This data describes a binding interaction between two proteins.

Sequence of protein 1:
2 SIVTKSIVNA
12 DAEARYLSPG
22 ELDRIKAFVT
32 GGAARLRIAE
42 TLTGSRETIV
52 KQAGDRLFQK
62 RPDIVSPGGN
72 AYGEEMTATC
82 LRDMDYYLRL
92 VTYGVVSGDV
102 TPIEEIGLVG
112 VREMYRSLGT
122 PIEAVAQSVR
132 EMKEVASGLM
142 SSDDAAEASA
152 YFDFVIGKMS

Sequence of protein 2:
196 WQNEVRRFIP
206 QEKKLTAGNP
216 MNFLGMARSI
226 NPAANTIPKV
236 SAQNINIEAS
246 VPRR

Contacts between the two chains:
Residue P68 in protein 1 interacts with residue N198 in protein 2 (closest heavy-atom distance 3.9 Å).
Residue G74 in protein 1 contacts residue V200 in protein 2 (closest heavy-atom distance 3.5 Å).
Residue T80 in protein 1 interacts with residue F203 in protein 2 (closest heavy-atom distance 4.1 Å).
Residue E76 in protein 1 is in contact with residue V200 in protein 2 (closest heavy-atom distance 3.0 Å).
Residue A79 in protein 1 is in contact with residue F203 in protein 2 (closest heavy-atom distance 4.6 Å).
Residue Y73 in protein 1 interacts with residue N198 in protein 2 (closest heavy-atom distance 4.5 Å).
Residue E76 in protein 1 is in contact with residue R201 in protein 2 (closest heavy-atom distance 2.7 Å).
Residue E76 in protein 1 contacts residue R202 in protein 2 (closest heavy-atom distance 3.1 Å).
Residue E76 in protein 1 interacts with residue F203 in protein 2 (closest heavy-atom distance 3.2 Å).
Residue M77 in protein 1 contacts residue F203 in protein 2 (closest heavy-atom distance 3.7 Å).
Residue M77 in protein 1 is in contact with residue R202 in protein 2 (closest heavy-atom distance 4.5 Å).
Residue G69 in protein 1 is in contact with residue N198 in protein 2 (closest heavy-atom distance 4.5 Å).
Residue Y73 in protein 1 contacts residue V200 in protein 2 (closest heavy-atom distance 3.4 Å).
Residue M77 in protein 1 interacts with residue R201 in protein 2 (closest heavy-atom distance 3.1 Å).